Interface contacts:
Residue L46 in the second protein interacts with residue K52 in the first protein (closest heavy-atom distance 3.5 Å).
Residue Y107 in the second protein interacts with residue E81 in the first protein (closest heavy-atom distance 4.7 Å).
Residue T47 in the second protein is in contact with residue F56 in the first protein (closest heavy-atom distance 4.3 Å).
Residue P106 in the second protein contacts residue I74 in the first protein (closest heavy-atom distance 3.8 Å).
Residue W58 in the second protein is in contact with residue L66 in the first protein (closest heavy-atom distance 4.0 Å).
Residue W58 in the second protein interacts with residue S62 in the first protein (closest heavy-atom distance 3.2 Å).
Residue S56 in the second protein interacts with residue D57 in the first protein (closest heavy-atom distance 4.5 Å).
Residue R9 in the second protein is in contact with residue E81 in the first protein (closest heavy-atom distance 4.3 Å).
Residue W58 in the second protein is in contact with residue Y55 in the first protein (closest heavy-atom distance 3.9 Å).
Residue Y32 in the second protein contacts residue G77 in the first protein (closest heavy-atom distance 4.7 Å).
Residue T10 in the second protein interacts with residue F84 in the first protein (closest heavy-atom distance 4.8 Å).
Residue R57 in the second protein contacts residue N60 in the first protein (closest heavy-atom distance 4.6 Å).
Residue N50 in the second protein interacts with residue K52 in the first protein (closest heavy-atom distance 4.9 Å).
Residue L31 in the second protein contacts residue F76 in the first protein (closest heavy-atom distance 3.6 Å).
Residue L11 in the second protein contacts residue F76 in the first protein (closest heavy-atom distance 5.0 Å).
Residue Y107 in the second protein interacts with residue Y78 in the first protein (closest heavy-atom distance 3.7 Å).
Residue N49 in the second protein interacts with residue G58 in the first protein (closest heavy-atom distance 3.5 Å).
Residue W58 in the second protein interacts with residue G63 in the first protein (closest heavy-atom distance 3.8 Å).
Residue L11 in the second protein interacts with residue F84 in the first protein (closest heavy-atom distance 4.5 Å).
Residue Y107 in the second protein contacts residue I74 in the first protein (closest heavy-atom distance 3.9 Å).
Residue W58 in the second protein contacts residue A61 in the first protein (closest heavy-atom distance 2.9 Å).
Residue W58 in the second protein is in contact with residue F56 in the first protein (closest heavy-atom distance 3.4 Å).
Residue Y107 in the second protein contacts residue G77 in the first protein (closest heavy-atom distance 3.4 Å).
Residue Y32 in the second protein is in contact with residue F76 in the first protein (closest heavy-atom distance 4.1 Å).
Residue S56 in the second protein contacts residue F56 in the first protein (closest heavy-atom distance 4.7 Å).
Residue R57 in the second protein contacts residue D59 in the first protein (closest heavy-atom distance 4.3 Å).
Residue S56 in the second protein interacts with residue G58 in the first protein (closest heavy-atom distance 3.7 Å).
Residue L11 in the second protein contacts residue M80 in the first protein (closest heavy-atom distance 3.8 Å).
Residue I105 in the second protein is in contact with residue I74 in the first protein (closest heavy-atom distance 3.8 Å).
Residue Y107 in the second protein interacts with residue I73 in the first protein (closest heavy-atom distance 3.5 Å).
Residue N49 in the second protein interacts with residue D57 in the first protein (closest heavy-atom distance 3.3 Å).
Residue V39 in the second protein interacts with residue F69 in the first protein (closest heavy-atom distance 3.5 Å).
Residue R9 in the second protein contacts residue F84 in the first protein (closest heavy-atom distance 3.3 Å).
Residue I35 in the second protein contacts residue F69 in the first protein (closest heavy-atom distance 4.2 Å).
Residue I35 in the second protein contacts residue I73 in the first protein (closest heavy-atom distance 4.6 Å).
Residue I102 in the second protein interacts with residue I73 in the first protein (closest heavy-atom distance 4.1 Å).
Residue Y32 in the second protein is in contact with residue I73 in the first protein (closest heavy-atom distance 4.3 Å).
Residue N50 in the second protein contacts residue P40 in the first protein (closest heavy-atom distance 4.6 Å).
Residue I102 in the second protein is in contact with residue F69 in the first protein (closest heavy-atom distance 4.4 Å).
Residue R57 in the second protein interacts with residue A61 in the first protein (closest heavy-atom distance 3.8 Å).
Residue S108 in the second protein interacts with residue I73 in the first protein (closest heavy-atom distance 3.7 Å).
Residue I105 in the second protein interacts with residue I73 in the first protein (closest heavy-atom distance 3.8 Å).
Residue N50 in the second protein interacts with residue A41 in the first protein (closest heavy-atom distance 4.9 Å).
Residue L46 in the second protein interacts with residue F56 in the first protein (closest heavy-atom distance 3.5 Å).
Residue N48 in the second protein interacts with residue K52 in the first protein (closest heavy-atom distance 4.6 Å).
Residue R9 in the second protein is in contact with residue H85 in the first protein (closest heavy-atom distance 4.6 Å).
Residue T28 in the second protein interacts with residue M80 in the first protein (closest heavy-atom distance 4.1 Å).
Residue I105 in the second protein interacts with residue A70 in the first protein (closest heavy-atom distance 3.7 Å).
Residue W58 in the second protein interacts with residue P65 in the first protein (closest heavy-atom distance 4.4 Å).
Residue L46 in the second protein contacts residue L48 in the first protein (closest heavy-atom distance 4.9 Å).
Residue N49 in the second protein is in contact with residue F56 in the first protein (closest heavy-atom distance 4.9 Å).

These two protein chains interact to form a complex.

Sequence of the second protein:
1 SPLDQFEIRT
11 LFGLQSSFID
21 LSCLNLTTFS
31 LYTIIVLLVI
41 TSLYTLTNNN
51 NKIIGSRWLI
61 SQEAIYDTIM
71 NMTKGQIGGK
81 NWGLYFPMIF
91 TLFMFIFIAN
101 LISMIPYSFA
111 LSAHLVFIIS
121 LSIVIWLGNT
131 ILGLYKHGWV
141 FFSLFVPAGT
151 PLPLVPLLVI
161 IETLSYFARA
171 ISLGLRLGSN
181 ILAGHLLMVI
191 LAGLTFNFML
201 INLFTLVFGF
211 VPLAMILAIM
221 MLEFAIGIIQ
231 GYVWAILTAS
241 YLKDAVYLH

Sequence of the first protein:
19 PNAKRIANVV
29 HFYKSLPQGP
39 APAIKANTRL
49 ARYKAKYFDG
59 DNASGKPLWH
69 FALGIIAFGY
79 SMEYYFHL